This data describes a binding interaction between two proteins.

Sequence of chain B:
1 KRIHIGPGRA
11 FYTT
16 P

Residue-level contacts at the interface:
Residue D131 in chain A interacts with residue T14 in chain B (closest heavy-atom distance 2.8 Å).
Residue F133 in chain A interacts with residue K1 in chain B (closest heavy-atom distance 3.5 Å).
Residue D98 in chain A interacts with residue I3 in chain B (closest heavy-atom distance 4.0 Å).
Residue Y77 in chain A is in contact with residue Y12 in chain B (closest heavy-atom distance 4.1 Å).
Residue H69 in chain A contacts residue H4 in chain B (closest heavy-atom distance 3.2 Å).
Residue L107 in chain A interacts with residue Y12 in chain B (closest heavy-atom distance 4.0 Å).
Residue M110 in chain A contacts residue T13 in chain B (closest heavy-atom distance 4.4 Å).
Residue T102 in chain A contacts residue Y12 in chain B (closest heavy-atom distance 2.7 Å).
Residue R67 in chain A interacts with residue I5 in chain B (closest heavy-atom distance 3.5 Å).
Residue D98 in chain A contacts residue Y12 in chain B (closest heavy-atom distance 2.5 Å).
Residue I100 in chain A contacts residue T14 in chain B (closest heavy-atom distance 3.2 Å).
Residue T102 in chain A contacts residue T14 in chain B (closest heavy-atom distance 4.9 Å).
Residue L74 in chain A is in contact with residue G6 in chain B (closest heavy-atom distance 3.9 Å).
Residue W44 in chain A is in contact with residue P7 in chain B (closest heavy-atom distance 3.5 Å).
Residue E45 in chain A interacts with residue P7 in chain B (closest heavy-atom distance 4.8 Å).
Residue H69 in chain A is in contact with residue Y12 in chain B (closest heavy-atom distance 3.8 Å).
Residue L107 in chain A is in contact with residue I5 in chain B (closest heavy-atom distance 3.7 Å).
Residue M110 in chain A contacts residue Y12 in chain B (closest heavy-atom distance 3.6 Å).
Residue I100 in chain A is in contact with residue Y12 in chain B (closest heavy-atom distance 3.1 Å).
Residue F133 in chain A interacts with residue P16 in chain B (closest heavy-atom distance 3.3 Å).
Residue Y77 in chain A is in contact with residue I5 in chain B (closest heavy-atom distance 3.6 Å).
Residue R11 in chain A interacts with residue P7 in chain B (closest heavy-atom distance 4.1 Å).
Residue F133 in chain A is in contact with residue T14 in chain B (closest heavy-atom distance 3.7 Å).
Residue Y77 in chain A contacts residue F11 in chain B (closest heavy-atom distance 4.1 Å).
Residue I100 in chain A is in contact with residue I3 in chain B (closest heavy-atom distance 3.5 Å).
Residue I100 in chain A interacts with residue K1 in chain B (closest heavy-atom distance 4.4 Å).
Residue W44 in chain A interacts with residue G6 in chain B (closest heavy-atom distance 3.6 Å).
Residue K135 in chain A interacts with residue T14 in chain B (closest heavy-atom distance 3.9 Å).
Residue H69 in chain A is in contact with residue I3 in chain B (closest heavy-atom distance 4.3 Å).
Residue R67 in chain A contacts residue G6 in chain B (closest heavy-atom distance 2.7 Å).
Residue L74 in chain A is in contact with residue I5 in chain B (closest heavy-atom distance 3.6 Å).
Residue Y77 in chain A contacts residue A10 in chain B (closest heavy-atom distance 4.0 Å).
Residue L41 in chain A interacts with residue P7 in chain B (closest heavy-atom distance 3.9 Å).
Residue R67 in chain A is in contact with residue P7 in chain B (closest heavy-atom distance 4.8 Å).
Residue R67 in chain A interacts with residue G8 in chain B (closest heavy-atom distance 5.0 Å).
Residue F36 in chain A is in contact with residue G6 in chain B (closest heavy-atom distance 3.1 Å).
Residue R67 in chain A contacts residue H4 in chain B (closest heavy-atom distance 3.3 Å).
Residue H69 in chain A interacts with residue I5 in chain B (closest heavy-atom distance 3.7 Å).
Residue W44 in chain A contacts residue I5 in chain B (closest heavy-atom distance 3.5 Å).
Residue W44 in chain A contacts residue A10 in chain B (closest heavy-atom distance 4.2 Å).
Residue H73 in chain A contacts residue I5 in chain B (closest heavy-atom distance 4.3 Å).
Residue H69 in chain A interacts with residue G6 in chain B (closest heavy-atom distance 4.8 Å).
Residue F36 in chain A is in contact with residue P7 in chain B (closest heavy-atom distance 3.4 Å).

Sequence of chain A:
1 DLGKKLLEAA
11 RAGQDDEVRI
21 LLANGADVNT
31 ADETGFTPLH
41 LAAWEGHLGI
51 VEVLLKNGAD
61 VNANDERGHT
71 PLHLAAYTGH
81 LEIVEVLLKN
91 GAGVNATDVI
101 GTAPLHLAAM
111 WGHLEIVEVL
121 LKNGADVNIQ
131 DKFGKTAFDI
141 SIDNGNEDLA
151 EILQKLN